These two protein chains interact to form a complex.

Contacts between the two chains:
Residue D844 in chain B interacts with residue R19 in chain A (closest heavy-atom distance 3.8 Å).
Residue A891 in chain B interacts with residue T38 in chain A (closest heavy-atom distance 3.7 Å).
Residue M777 in chain B is in contact with residue T20 in chain A (closest heavy-atom distance 4.6 Å).
Residue Q888 in chain B interacts with residue T38 in chain A (closest heavy-atom distance 3.8 Å).
Residue K887 in chain B contacts residue T38 in chain A (closest heavy-atom distance 4.3 Å).
Residue F851 in chain B is in contact with residue S40 in chain A (closest heavy-atom distance 4.7 Å).

Sequence of chain A:
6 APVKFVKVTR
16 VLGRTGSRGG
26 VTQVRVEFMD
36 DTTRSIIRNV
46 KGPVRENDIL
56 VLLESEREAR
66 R

Sequence of chain B:
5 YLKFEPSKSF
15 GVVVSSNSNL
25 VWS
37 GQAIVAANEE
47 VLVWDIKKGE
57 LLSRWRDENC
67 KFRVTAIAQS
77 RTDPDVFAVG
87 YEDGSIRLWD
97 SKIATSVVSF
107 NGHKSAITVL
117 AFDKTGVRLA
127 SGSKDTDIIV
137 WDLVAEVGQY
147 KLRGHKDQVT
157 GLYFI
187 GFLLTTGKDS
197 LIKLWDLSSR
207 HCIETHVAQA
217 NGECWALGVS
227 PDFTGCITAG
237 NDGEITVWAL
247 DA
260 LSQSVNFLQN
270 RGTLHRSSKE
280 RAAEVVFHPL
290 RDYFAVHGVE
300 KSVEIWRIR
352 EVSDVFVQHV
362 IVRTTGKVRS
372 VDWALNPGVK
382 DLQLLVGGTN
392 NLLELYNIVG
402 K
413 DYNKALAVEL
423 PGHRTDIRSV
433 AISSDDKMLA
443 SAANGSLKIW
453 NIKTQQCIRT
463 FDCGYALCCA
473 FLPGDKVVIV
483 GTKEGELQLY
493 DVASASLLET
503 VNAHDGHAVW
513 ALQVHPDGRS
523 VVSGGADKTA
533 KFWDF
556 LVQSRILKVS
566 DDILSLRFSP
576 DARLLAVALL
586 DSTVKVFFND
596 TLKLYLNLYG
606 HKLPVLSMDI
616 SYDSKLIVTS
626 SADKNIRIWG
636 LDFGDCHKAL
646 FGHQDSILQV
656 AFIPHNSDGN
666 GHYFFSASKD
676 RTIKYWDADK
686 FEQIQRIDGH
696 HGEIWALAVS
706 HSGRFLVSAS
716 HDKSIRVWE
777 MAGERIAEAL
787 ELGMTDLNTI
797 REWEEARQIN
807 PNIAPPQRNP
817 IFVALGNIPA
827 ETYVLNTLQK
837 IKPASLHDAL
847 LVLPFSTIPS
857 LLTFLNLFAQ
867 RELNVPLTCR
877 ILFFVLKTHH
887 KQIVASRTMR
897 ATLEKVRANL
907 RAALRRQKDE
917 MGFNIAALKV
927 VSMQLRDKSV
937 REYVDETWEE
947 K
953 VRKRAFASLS